Sequence of protein 1:
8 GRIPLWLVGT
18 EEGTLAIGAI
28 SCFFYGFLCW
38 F

Interface contacts:
Residue E69 in protein 2 contacts residue F38 in protein 1 (closest heavy-atom distance 4.8 Å).
Residue L68 in protein 2 interacts with residue F38 in protein 1 (closest heavy-atom distance 4.8 Å).
Residue N72 in protein 2 contacts residue F34 in protein 1 (closest heavy-atom distance 3.3 Å).
Residue G70 in protein 2 is in contact with residue F38 in protein 1 (closest heavy-atom distance 3.9 Å).

Sequence of protein 2:
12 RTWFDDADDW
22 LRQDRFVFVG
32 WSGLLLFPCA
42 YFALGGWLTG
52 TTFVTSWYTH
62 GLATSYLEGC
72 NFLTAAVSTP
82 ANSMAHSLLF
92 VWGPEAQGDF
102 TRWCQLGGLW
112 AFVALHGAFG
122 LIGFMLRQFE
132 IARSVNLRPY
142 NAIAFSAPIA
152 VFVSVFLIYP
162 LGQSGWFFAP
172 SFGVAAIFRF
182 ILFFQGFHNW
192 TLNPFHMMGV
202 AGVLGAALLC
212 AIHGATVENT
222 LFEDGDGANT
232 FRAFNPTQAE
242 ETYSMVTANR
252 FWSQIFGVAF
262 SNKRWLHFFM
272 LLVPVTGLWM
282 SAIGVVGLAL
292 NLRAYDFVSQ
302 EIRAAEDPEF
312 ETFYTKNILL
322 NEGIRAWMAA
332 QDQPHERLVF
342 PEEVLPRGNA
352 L

The following describes two proteins that form a bound complex.